Sequence of the first protein:
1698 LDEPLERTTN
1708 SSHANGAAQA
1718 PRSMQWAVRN

The following describes two proteins that form a bound complex.

Contacts between the two chains:
Residue R2069 in the second protein is in contact with residue S1720 in the first protein (closest heavy-atom distance 2.8 Å).
Residue D1947 in the second protein contacts residue V1725 in the first protein (closest heavy-atom distance 3.5 Å).
Residue C1949 in the second protein contacts residue A1714 in the first protein (closest heavy-atom distance 3.8 Å).
Residue Q1883 in the second protein contacts residue W1723 in the first protein (closest heavy-atom distance 3.5 Å).
Residue N1884 in the second protein is in contact with residue Q1722 in the first protein (closest heavy-atom distance 3.8 Å).
Residue P1944 in the second protein interacts with residue W1723 in the first protein (closest heavy-atom distance 3.8 Å).
Residue T2701 in the second protein contacts residue E1703 in the first protein (closest heavy-atom distance 4.3 Å).
Residue K2718 in the second protein is in contact with residue L1702 in the first protein (closest heavy-atom distance 3.7 Å).
Residue K2718 in the second protein contacts residue E1703 in the first protein (closest heavy-atom distance 3.6 Å).
Residue G1863 in the second protein interacts with residue W1723 in the first protein (closest heavy-atom distance 3.6 Å).
Residue D1947 in the second protein interacts with residue R1726 in the first protein (closest heavy-atom distance 3.1 Å).
Residue V2206 in the second protein contacts residue G1713 in the first protein (closest heavy-atom distance 3.4 Å).
Residue I2698 in the second protein interacts with residue L1702 in the first protein (closest heavy-atom distance 4.3 Å).
Residue I2698 in the second protein interacts with residue R1704 in the first protein (closest heavy-atom distance 4.3 Å).
Residue T2701 in the second protein contacts residue R1704 in the first protein (closest heavy-atom distance 3.3 Å).
Residue D1923 in the second protein is in contact with residue R1726 in the first protein (closest heavy-atom distance 4.0 Å).
Residue L1943 in the second protein is in contact with residue W1723 in the first protein (closest heavy-atom distance 3.7 Å).
Residue V2206 in the second protein interacts with residue A1717 in the first protein (closest heavy-atom distance 4.2 Å).
Residue P1878 in the second protein contacts residue W1723 in the first protein (closest heavy-atom distance 3.6 Å).
Residue R2719 in the second protein is in contact with residue L1702 in the first protein (closest heavy-atom distance 3.7 Å).
Residue R1890 in the second protein interacts with residue P1701 in the first protein (closest heavy-atom distance 3.4 Å).
Residue R2205 in the second protein interacts with residue P1718 in the first protein (closest heavy-atom distance 3.8 Å).
Residue R2205 in the second protein interacts with residue Q1716 in the first protein (closest heavy-atom distance 2.9 Å).
Residue S2699 in the second protein interacts with residue R1704 in the first protein (closest heavy-atom distance 3.6 Å).
Residue S1885 in the second protein is in contact with residue R1726 in the first protein (closest heavy-atom distance 4.3 Å).
Residue E2201 in the second protein interacts with residue M1721 in the first protein (closest heavy-atom distance 3.8 Å).
Residue R1887 in the second protein interacts with residue L1698 in the first protein (closest heavy-atom distance 4.2 Å).
Residue F2703 in the second protein contacts residue E1703 in the first protein (closest heavy-atom distance 3.6 Å).
Residue Q1883 in the second protein interacts with residue Q1722 in the first protein (closest heavy-atom distance 3.6 Å).
Residue R1887 in the second protein contacts residue D1699 in the first protein (closest heavy-atom distance 3.4 Å).
Residue R1890 in the second protein contacts residue D1699 in the first protein (closest heavy-atom distance 3.3 Å).
Residue R2205 in the second protein contacts residue G1713 in the first protein (closest heavy-atom distance 4.1 Å).
Residue M2756 in the second protein contacts residue R1704 in the first protein (closest heavy-atom distance 4.1 Å).
Residue Q1859 in the second protein contacts residue W1723 in the first protein (closest heavy-atom distance 3.9 Å).
Residue V1948 in the second protein is in contact with residue A1724 in the first protein (closest heavy-atom distance 3.0 Å).
Residue L2198 in the second protein interacts with residue M1721 in the first protein (closest heavy-atom distance 4.1 Å).
Residue W2722 in the second protein is in contact with residue L1702 in the first protein (closest heavy-atom distance 3.3 Å).
Residue R1888 in the second protein interacts with residue V1725 in the first protein (closest heavy-atom distance 4.0 Å).
Residue C1949 in the second protein is in contact with residue V1725 in the first protein (closest heavy-atom distance 3.8 Å).
Residue S2702 in the second protein is in contact with residue E1703 in the first protein (closest heavy-atom distance 3.5 Å).
Residue L2202 in the second protein contacts residue A1717 in the first protein (closest heavy-atom distance 4.0 Å).
Residue E2750 in the second protein contacts residue R1704 in the first protein (closest heavy-atom distance 2.5 Å).
Residue F2703 in the second protein interacts with residue L1702 in the first protein (closest heavy-atom distance 3.2 Å).
Residue S1885 in the second protein contacts residue N1727 in the first protein (closest heavy-atom distance 3.7 Å).
Residue I2698 in the second protein contacts residue E1703 in the first protein (closest heavy-atom distance 4.1 Å).
Residue Q2695 in the second protein is in contact with residue E1700 in the first protein (closest heavy-atom distance 2.9 Å).
Residue S1885 in the second protein is in contact with residue Q1722 in the first protein (closest heavy-atom distance 3.7 Å).
Residue D1947 in the second protein is in contact with residue A1724 in the first protein (closest heavy-atom distance 3.4 Å).
Residue V2206 in the second protein is in contact with residue N1712 in the first protein (closest heavy-atom distance 4.0 Å).
Residue M1891 in the second protein is in contact with residue D1699 in the first protein (closest heavy-atom distance 3.3 Å).
Residue L2202 in the second protein contacts residue M1721 in the first protein (closest heavy-atom distance 4.2 Å).
Residue S1885 in the second protein interacts with residue V1725 in the first protein (closest heavy-atom distance 4.3 Å).
Residue T2701 in the second protein contacts residue L1702 in the first protein (closest heavy-atom distance 4.3 Å).
Residue I2698 in the second protein contacts residue P1701 in the first protein (closest heavy-atom distance 3.4 Å).
Residue I2698 in the second protein interacts with residue E1700 in the first protein (closest heavy-atom distance 3.6 Å).
Residue L2202 in the second protein interacts with residue P1718 in the first protein (closest heavy-atom distance 4.2 Å).
Residue L1946 in the second protein interacts with residue W1723 in the first protein (closest heavy-atom distance 3.7 Å).
Residue E2209 in the second protein interacts with residue N1712 in the first protein (closest heavy-atom distance 4.2 Å).
Residue L1860 in the second protein is in contact with residue A1724 in the first protein (closest heavy-atom distance 4.0 Å).
Residue L1946 in the second protein interacts with residue A1724 in the first protein (closest heavy-atom distance 3.3 Å).

Sequence of the second protein:
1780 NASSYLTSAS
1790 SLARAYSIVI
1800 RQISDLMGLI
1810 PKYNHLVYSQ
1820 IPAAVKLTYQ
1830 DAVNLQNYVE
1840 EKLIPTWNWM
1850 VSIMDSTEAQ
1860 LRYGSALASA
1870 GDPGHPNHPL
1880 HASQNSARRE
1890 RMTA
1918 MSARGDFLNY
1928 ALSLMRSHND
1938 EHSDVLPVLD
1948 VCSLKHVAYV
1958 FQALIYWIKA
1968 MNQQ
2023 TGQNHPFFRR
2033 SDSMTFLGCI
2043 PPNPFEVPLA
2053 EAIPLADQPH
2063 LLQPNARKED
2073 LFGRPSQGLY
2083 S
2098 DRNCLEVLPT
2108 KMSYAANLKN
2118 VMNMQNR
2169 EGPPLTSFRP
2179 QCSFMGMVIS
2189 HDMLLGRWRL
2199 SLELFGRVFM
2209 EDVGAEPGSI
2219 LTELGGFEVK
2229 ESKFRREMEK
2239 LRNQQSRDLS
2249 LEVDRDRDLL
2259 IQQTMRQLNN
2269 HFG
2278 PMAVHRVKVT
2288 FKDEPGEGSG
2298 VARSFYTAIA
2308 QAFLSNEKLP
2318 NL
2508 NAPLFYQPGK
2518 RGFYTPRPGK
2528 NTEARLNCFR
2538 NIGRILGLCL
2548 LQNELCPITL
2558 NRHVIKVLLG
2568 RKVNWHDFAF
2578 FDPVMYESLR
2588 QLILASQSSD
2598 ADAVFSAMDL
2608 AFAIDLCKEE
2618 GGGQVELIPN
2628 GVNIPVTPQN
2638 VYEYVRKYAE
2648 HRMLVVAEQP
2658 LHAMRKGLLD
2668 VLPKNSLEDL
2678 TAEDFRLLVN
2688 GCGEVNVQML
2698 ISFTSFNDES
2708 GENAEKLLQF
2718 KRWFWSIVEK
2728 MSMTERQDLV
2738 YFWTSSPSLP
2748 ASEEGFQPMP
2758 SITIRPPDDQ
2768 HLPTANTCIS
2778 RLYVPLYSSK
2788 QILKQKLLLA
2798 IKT